These two protein chains interact to form a complex.

Sequence of protein 1:
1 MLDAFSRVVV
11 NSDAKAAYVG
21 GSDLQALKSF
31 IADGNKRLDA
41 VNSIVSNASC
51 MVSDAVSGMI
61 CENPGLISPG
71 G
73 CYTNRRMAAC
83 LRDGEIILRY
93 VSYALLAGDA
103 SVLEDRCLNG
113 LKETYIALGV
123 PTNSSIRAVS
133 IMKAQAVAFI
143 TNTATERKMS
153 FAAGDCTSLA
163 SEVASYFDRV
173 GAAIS

Sequence of protein 2:
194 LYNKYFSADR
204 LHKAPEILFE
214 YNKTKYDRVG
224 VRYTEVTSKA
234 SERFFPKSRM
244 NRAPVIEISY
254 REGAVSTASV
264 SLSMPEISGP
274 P

Interface contacts:
Residue R91 in protein 1 contacts residue P208 in protein 2 (closest heavy-atom distance 2.8 Å).
Residue I88 in protein 1 is in contact with residue H205 in protein 2 (closest heavy-atom distance 3.8 Å).
Residue V45 in protein 1 contacts residue F212 in protein 2 (closest heavy-atom distance 3.8 Å).
Residue Y92 in protein 1 contacts residue K206 in protein 2 (closest heavy-atom distance 2.8 Å).
Residue S53 in protein 1 contacts residue E235 in protein 2 (closest heavy-atom distance 3.3 Å).
Residue M79 in protein 1 interacts with residue A233 in protein 2 (closest heavy-atom distance 3.6 Å).
Residue Y95 in protein 1 interacts with residue P208 in protein 2 (closest heavy-atom distance 3.8 Å).
Residue V19 in protein 1 interacts with residue R221 in protein 2 (closest heavy-atom distance 3.3 Å).
Residue N111 in protein 1 contacts residue Y198 in protein 2 (closest heavy-atom distance 3.8 Å).
Residue A119 in protein 1 interacts with residue L194 in protein 2 (closest heavy-atom distance 3.8 Å).
Residue A17 in protein 1 contacts residue G223 in protein 2 (closest heavy-atom distance 3.2 Å).
Residue Y92 in protein 1 contacts residue P208 in protein 2 (closest heavy-atom distance 3.4 Å).
Residue L83 in protein 1 is in contact with residue A233 in protein 2 (closest heavy-atom distance 3.6 Å).
Residue S57 in protein 1 is in contact with residue R236 in protein 2 (closest heavy-atom distance 3.8 Å).
Residue C50 in protein 1 interacts with residue R242 in protein 2 (closest heavy-atom distance 3.1 Å).
Residue R84 in protein 1 interacts with residue H205 in protein 2 (closest heavy-atom distance 3.1 Å).
Residue N76 in protein 1 contacts residue A233 in protein 2 (closest heavy-atom distance 3.4 Å).
Residue S94 in protein 1 interacts with residue I210 in protein 2 (closest heavy-atom distance 3.5 Å).
Residue L83 in protein 1 is in contact with residue S231 in protein 2 (closest heavy-atom distance 3.8 Å).
Residue C50 in protein 1 interacts with residue P239 in protein 2 (closest heavy-atom distance 3.7 Å).
Residue V9 in protein 1 is in contact with residue R203 in protein 2 (closest heavy-atom distance 3.2 Å).
Residue Y18 in protein 1 is in contact with residue V222 in protein 2 (closest heavy-atom distance 3.4 Å).
Residue C50 in protein 1 interacts with residue S241 in protein 2 (closest heavy-atom distance 3.9 Å).
Residue I88 in protein 1 contacts residue V229 in protein 2 (closest heavy-atom distance 3.7 Å).
Residue S53 in protein 1 contacts residue P239 in protein 2 (closest heavy-atom distance 3.4 Å).
Residue V8 in protein 1 interacts with residue Y226 in protein 2 (closest heavy-atom distance 3.7 Å).
Residue L38 in protein 1 is in contact with residue F212 in protein 2 (closest heavy-atom distance 3.6 Å).
Residue A80 in protein 1 is in contact with residue A233 in protein 2 (closest heavy-atom distance 3.7 Å).
Residue Y92 in protein 1 interacts with residue A207 in protein 2 (closest heavy-atom distance 3.7 Å).
Residue R91 in protein 1 contacts residue A207 in protein 2 (closest heavy-atom distance 3.6 Å).
Residue Y18 in protein 1 interacts with residue G223 in protein 2 (closest heavy-atom distance 3.5 Å).
Residue R91 in protein 1 contacts residue V229 in protein 2 (closest heavy-atom distance 3.6 Å).
Residue G112 in protein 1 interacts with residue Y198 in protein 2 (closest heavy-atom distance 3.2 Å).
Residue Y18 in protein 1 interacts with residue L211 in protein 2 (closest heavy-atom distance 3.8 Å).
Residue S12 in protein 1 is in contact with residue Y226 in protein 2 (closest heavy-atom distance 3.4 Å).
Residue S53 in protein 1 is in contact with residue R236 in protein 2 (closest heavy-atom distance 3.6 Å).
Residue V19 in protein 1 contacts residue V222 in protein 2 (closest heavy-atom distance 2.9 Å).
Residue M79 in protein 1 is in contact with residue R236 in protein 2 (closest heavy-atom distance 3.3 Å).
Residue A16 in protein 1 is in contact with residue V224 in protein 2 (closest heavy-atom distance 3.6 Å).
Residue S49 in protein 1 is in contact with residue S241 in protein 2 (closest heavy-atom distance 3.6 Å).
Residue S12 in protein 1 interacts with residue R203 in protein 2 (closest heavy-atom distance 3.0 Å).
Residue R91 in protein 1 interacts with residue E209 in protein 2 (closest heavy-atom distance 2.9 Å).
Residue L83 in protein 1 contacts residue K232 in protein 2 (closest heavy-atom distance 3.7 Å).
Residue T116 in protein 1 contacts residue Y198 in protein 2 (closest heavy-atom distance 3.5 Å).
Residue E87 in protein 1 interacts with residue V229 in protein 2 (closest heavy-atom distance 3.7 Å).
Residue A14 in protein 1 contacts residue Y226 in protein 2 (closest heavy-atom distance 3.3 Å).
Residue T116 in protein 1 contacts residue F199 in protein 2 (closest heavy-atom distance 3.5 Å).
Residue F5 in protein 1 contacts residue V224 in protein 2 (closest heavy-atom distance 3.4 Å).
Residue R91 in protein 1 interacts with residue T227 in protein 2 (closest heavy-atom distance 3.8 Å).
Residue A16 in protein 1 interacts with residue R225 in protein 2 (closest heavy-atom distance 3.8 Å).
Residue S49 in protein 1 is in contact with residue P239 in protein 2 (closest heavy-atom distance 3.5 Å).
Residue N42 in protein 1 contacts residue F212 in protein 2 (closest heavy-atom distance 3.8 Å).
Residue Y92 in protein 1 interacts with residue Y226 in protein 2 (closest heavy-atom distance 3.0 Å).
Residue R84 in protein 1 interacts with residue V229 in protein 2 (closest heavy-atom distance 3.6 Å).
Residue A80 in protein 1 contacts residue K232 in protein 2 (closest heavy-atom distance 3.8 Å).
Residue Y95 in protein 1 is in contact with residue I210 in protein 2 (closest heavy-atom distance 3.6 Å).
Residue E115 in protein 1 contacts residue Y198 in protein 2 (closest heavy-atom distance 2.5 Å).
Residue A80 in protein 1 contacts residue S231 in protein 2 (closest heavy-atom distance 3.7 Å).
Residue A17 in protein 1 is in contact with residue V224 in protein 2 (closest heavy-atom distance 2.9 Å).
Residue R108 in protein 1 interacts with residue R203 in protein 2 (closest heavy-atom distance 3.4 Å).